This data describes a binding interaction between two proteins.

Sequence of protein 2:
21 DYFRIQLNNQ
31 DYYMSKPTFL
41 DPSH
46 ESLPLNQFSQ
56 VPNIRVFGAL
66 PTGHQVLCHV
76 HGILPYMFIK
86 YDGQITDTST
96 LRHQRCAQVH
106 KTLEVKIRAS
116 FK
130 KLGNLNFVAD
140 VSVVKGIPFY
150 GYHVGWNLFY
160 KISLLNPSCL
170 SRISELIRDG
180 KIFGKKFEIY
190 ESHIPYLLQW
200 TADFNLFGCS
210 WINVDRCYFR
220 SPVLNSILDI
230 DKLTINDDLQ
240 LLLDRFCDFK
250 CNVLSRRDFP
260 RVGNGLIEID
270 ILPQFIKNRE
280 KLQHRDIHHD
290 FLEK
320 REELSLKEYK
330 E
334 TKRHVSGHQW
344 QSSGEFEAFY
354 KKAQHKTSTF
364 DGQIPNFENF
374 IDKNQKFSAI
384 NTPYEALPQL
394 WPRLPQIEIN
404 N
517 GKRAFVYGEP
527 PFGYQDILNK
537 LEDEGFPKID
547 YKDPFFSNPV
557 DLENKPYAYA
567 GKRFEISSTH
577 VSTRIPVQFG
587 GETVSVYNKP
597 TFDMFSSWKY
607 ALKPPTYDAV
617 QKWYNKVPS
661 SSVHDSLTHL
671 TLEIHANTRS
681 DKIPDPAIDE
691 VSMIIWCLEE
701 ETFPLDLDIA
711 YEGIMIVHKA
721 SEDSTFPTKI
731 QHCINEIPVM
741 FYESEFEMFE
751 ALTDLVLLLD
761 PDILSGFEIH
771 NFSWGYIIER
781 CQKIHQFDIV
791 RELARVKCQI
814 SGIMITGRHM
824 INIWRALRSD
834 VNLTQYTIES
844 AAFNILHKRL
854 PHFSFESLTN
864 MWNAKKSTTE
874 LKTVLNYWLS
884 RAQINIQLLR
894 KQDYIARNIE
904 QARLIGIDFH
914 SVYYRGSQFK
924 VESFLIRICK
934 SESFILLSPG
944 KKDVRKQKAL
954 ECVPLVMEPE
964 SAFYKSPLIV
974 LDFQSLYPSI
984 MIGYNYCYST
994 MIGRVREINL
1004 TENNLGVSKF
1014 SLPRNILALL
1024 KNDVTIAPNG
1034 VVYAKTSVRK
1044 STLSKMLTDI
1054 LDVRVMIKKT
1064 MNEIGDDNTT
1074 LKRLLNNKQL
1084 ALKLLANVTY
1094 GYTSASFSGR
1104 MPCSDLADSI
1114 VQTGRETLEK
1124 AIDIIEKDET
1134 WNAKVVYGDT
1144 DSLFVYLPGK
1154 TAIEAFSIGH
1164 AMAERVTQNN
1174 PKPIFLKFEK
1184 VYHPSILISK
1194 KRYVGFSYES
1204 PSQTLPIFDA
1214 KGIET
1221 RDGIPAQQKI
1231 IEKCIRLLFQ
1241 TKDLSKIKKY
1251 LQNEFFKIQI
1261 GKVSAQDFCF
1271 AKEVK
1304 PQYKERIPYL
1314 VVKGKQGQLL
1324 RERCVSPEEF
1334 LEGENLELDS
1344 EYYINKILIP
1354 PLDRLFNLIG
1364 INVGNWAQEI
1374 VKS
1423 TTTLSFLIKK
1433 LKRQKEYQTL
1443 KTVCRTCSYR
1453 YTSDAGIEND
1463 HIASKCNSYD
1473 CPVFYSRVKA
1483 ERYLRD

Interface contacts:
Residue K729 in protein 2 is in contact with residue S154 in protein 1 (closest heavy-atom distance 3.3 Å).
Residue L1429 in protein 2 contacts residue F317 in protein 1 (closest heavy-atom distance 3.6 Å).
Residue T1448 in protein 2 interacts with residue T135 in protein 1 (closest heavy-atom distance 3.0 Å).
Residue L1486 in protein 2 contacts residue W419 in protein 1 (closest heavy-atom distance 3.2 Å).
Residue T871 in protein 2 contacts residue S154 in protein 1 (closest heavy-atom distance 3.5 Å).
Residue K1437 in protein 2 is in contact with residue I270 in protein 1 (closest heavy-atom distance 3.7 Å).
Residue C733 in protein 2 interacts with residue R156 in protein 1 (closest heavy-atom distance 3.0 Å).
Residue H850 in protein 2 is in contact with residue A131 in protein 1 (closest heavy-atom distance 3.4 Å).
Residue R852 in protein 2 interacts with residue Y129 in protein 1 (closest heavy-atom distance 3.6 Å).
Residue K1437 in protein 2 interacts with residue K310 in protein 1 (closest heavy-atom distance 3.4 Å).
Residue R1452 in protein 2 is in contact with residue T135 in protein 1 (closest heavy-atom distance 3.4 Å).
Residue D1456 in protein 2 contacts residue G143 in protein 1 (closest heavy-atom distance 3.3 Å).
Residue Q1440 in protein 2 is in contact with residue A414 in protein 1 (closest heavy-atom distance 3.4 Å).
Residue R1447 in protein 2 is in contact with residue Y116 in protein 1 (closest heavy-atom distance 2.5 Å).
Residue D1456 in protein 2 interacts with residue C112 in protein 1 (closest heavy-atom distance 3.3 Å).
Residue C1449 in protein 2 is in contact with residue G130 in protein 1 (closest heavy-atom distance 3.3 Å).
Residue H850 in protein 2 contacts residue L134 in protein 1 (closest heavy-atom distance 3.4 Å).
Residue Y1451 in protein 2 interacts with residue Y138 in protein 1 (closest heavy-atom distance 3.3 Å).
Residue K1443 in protein 2 interacts with residue Y55 in protein 1 (closest heavy-atom distance 3.7 Å).
Residue R1447 in protein 2 is in contact with residue T413 in protein 1 (closest heavy-atom distance 3.7 Å).
Residue I1459 in protein 2 is in contact with residue P412 in protein 1 (closest heavy-atom distance 3.4 Å).
Residue K875 in protein 2 interacts with residue E151 in protein 1 (closest heavy-atom distance 2.9 Å).
Residue S1455 in protein 2 is in contact with residue Y138 in protein 1 (closest heavy-atom distance 3.3 Å).
Residue I1459 in protein 2 interacts with residue Y111 in protein 1 (closest heavy-atom distance 3.6 Å).
Residue Q1436 in protein 2 contacts residue D309 in protein 1 (closest heavy-atom distance 2.5 Å).
Residue T1448 in protein 2 contacts residue K115 in protein 1 (closest heavy-atom distance 3.7 Å).
Residue V1475 in protein 2 is in contact with residue Y129 in protein 1 (closest heavy-atom distance 3.6 Å).
Residue L1426 in protein 2 is in contact with residue L278 in protein 1 (closest heavy-atom distance 3.7 Å).
Residue T871 in protein 2 contacts residue G155 in protein 1 (closest heavy-atom distance 3.6 Å).
Residue K1434 in protein 2 contacts residue I270 in protein 1 (closest heavy-atom distance 3.3 Å).
Residue L1426 in protein 2 contacts residue M279 in protein 1 (closest heavy-atom distance 3.7 Å).
Residue C733 in protein 2 interacts with residue G155 in protein 1 (closest heavy-atom distance 3.7 Å).
Residue S1427 in protein 2 is in contact with residue K275 in protein 1 (closest heavy-atom distance 2.4 Å).
Residue S870 in protein 2 is in contact with residue E153 in protein 1 (closest heavy-atom distance 3.4 Å).
Residue D723 in protein 2 interacts with residue L96 in protein 1 (closest heavy-atom distance 3.6 Å).
Residue E722 in protein 2 interacts with residue L96 in protein 1 (closest heavy-atom distance 3.3 Å).
Residue D1462 in protein 2 contacts residue T413 in protein 1 (closest heavy-atom distance 2.9 Å).
Residue H1463 in protein 2 is in contact with residue Y56 in protein 1 (closest heavy-atom distance 3.3 Å).
Residue K851 in protein 2 interacts with residue L134 in protein 1 (closest heavy-atom distance 3.7 Å).
Residue R852 in protein 2 is in contact with residue A131 in protein 1 (closest heavy-atom distance 3.6 Å).
Residue T871 in protein 2 contacts residue E151 in protein 1 (closest heavy-atom distance 2.6 Å).
Residue I1459 in protein 2 interacts with residue I410 in protein 1 (closest heavy-atom distance 3.7 Å).
Residue Y1451 in protein 2 contacts residue K115 in protein 1 (closest heavy-atom distance 3.5 Å).
Residue I1459 in protein 2 interacts with residue M114 in protein 1 (closest heavy-atom distance 3.5 Å).
Residue A1457 in protein 2 is in contact with residue Y111 in protein 1 (closest heavy-atom distance 3.7 Å).
Residue T1425 in protein 2 contacts residue K319 in protein 1 (closest heavy-atom distance 2.6 Å).
Residue K875 in protein 2 interacts with residue R156 in protein 1 (closest heavy-atom distance 3.0 Å).
Residue L1433 in protein 2 is in contact with residue I270 in protein 1 (closest heavy-atom distance 3.5 Å).
Residue G1458 in protein 2 interacts with residue M114 in protein 1 (closest heavy-atom distance 3.4 Å).
Residue D1456 in protein 2 is in contact with residue E113 in protein 1 (closest heavy-atom distance 3.3 Å).
Residue L1433 in protein 2 is in contact with residue S308 in protein 1 (closest heavy-atom distance 3.3 Å).
Residue I1459 in protein 2 interacts with residue Y59 in protein 1 (closest heavy-atom distance 3.2 Å).
Residue Q1436 in protein 2 interacts with residue S308 in protein 1 (closest heavy-atom distance 3.6 Å).
Residue Y1451 in protein 2 interacts with residue T139 in protein 1 (closest heavy-atom distance 3.2 Å).
Residue D1456 in protein 2 interacts with residue M114 in protein 1 (closest heavy-atom distance 3.3 Å).
Residue L1426 in protein 2 interacts with residue S320 in protein 1 (closest heavy-atom distance 3.7 Å).
Residue D1462 in protein 2 interacts with residue Y59 in protein 1 (closest heavy-atom distance 2.3 Å).
Residue T871 in protein 2 interacts with residue E153 in protein 1 (closest heavy-atom distance 3.4 Å).
Residue R1487 in protein 2 is in contact with residue W419 in protein 1 (closest heavy-atom distance 3.3 Å).
Residue Y1451 in protein 2 contacts residue T135 in protein 1 (closest heavy-atom distance 3.3 Å).

Sequence of protein 1:
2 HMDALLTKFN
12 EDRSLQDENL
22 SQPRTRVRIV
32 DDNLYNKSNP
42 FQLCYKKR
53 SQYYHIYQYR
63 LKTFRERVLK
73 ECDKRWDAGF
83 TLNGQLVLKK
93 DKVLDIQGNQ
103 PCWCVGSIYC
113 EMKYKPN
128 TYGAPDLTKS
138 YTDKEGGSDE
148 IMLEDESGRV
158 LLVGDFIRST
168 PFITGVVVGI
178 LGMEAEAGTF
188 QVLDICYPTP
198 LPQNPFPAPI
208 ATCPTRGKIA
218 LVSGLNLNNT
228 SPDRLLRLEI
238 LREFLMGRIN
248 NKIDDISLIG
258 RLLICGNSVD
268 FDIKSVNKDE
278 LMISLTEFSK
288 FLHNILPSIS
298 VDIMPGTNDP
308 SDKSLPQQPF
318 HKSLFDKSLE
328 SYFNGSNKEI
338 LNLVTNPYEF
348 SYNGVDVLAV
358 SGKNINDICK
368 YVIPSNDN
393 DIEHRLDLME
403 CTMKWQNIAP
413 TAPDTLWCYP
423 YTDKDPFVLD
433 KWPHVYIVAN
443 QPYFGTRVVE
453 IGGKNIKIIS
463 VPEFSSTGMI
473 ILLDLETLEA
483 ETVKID